Interface contacts:
Residue Y178 in chain B is in contact with residue Y178 in chain A (closest heavy-atom distance 3.0 Å).
Residue T175 in chain B contacts residue T175 in chain A (closest heavy-atom distance 3.3 Å).
Residue N124 in chain B interacts with residue M1 in chain A (closest heavy-atom distance 3.1 Å).
Residue V121 in chain B interacts with residue M1 in chain A (closest heavy-atom distance 3.6 Å).
Residue E125 in chain B is in contact with residue R252 in chain A (closest heavy-atom distance 2.7 Å).
Residue L135 in chain B is in contact with residue L118 in chain A (closest heavy-atom distance 4.0 Å).
Residue N124 in chain B is in contact with residue S2 in chain A (closest heavy-atom distance 3.8 Å).
Residue L205 in chain B is in contact with residue F214 in chain A (closest heavy-atom distance 3.5 Å).
Residue A142 in chain B contacts residue L105 in chain A (closest heavy-atom distance 4.0 Å).
Residue E217 in chain B contacts residue M1 in chain A (closest heavy-atom distance 3.5 Å).
Residue R220 in chain B contacts residue A325 in chain A (closest heavy-atom distance 2.9 Å).
Residue F141 in chain B is in contact with residue C101 in chain A (closest heavy-atom distance 3.9 Å).
Residue G204 in chain B interacts with residue A207 in chain A (closest heavy-atom distance 4.1 Å).
Residue Q216 in chain B is in contact with residue M1 in chain A (closest heavy-atom distance 2.8 Å).
Residue M196 in chain B contacts residue S174 in chain A (closest heavy-atom distance 3.7 Å).
Residue R220 in chain B is in contact with residue M1 in chain A (closest heavy-atom distance 4.0 Å).
Residue R152 in chain B contacts residue L99 in chain A (closest heavy-atom distance 4.1 Å).
Residue R152 in chain B contacts residue D96 in chain A (closest heavy-atom distance 4.0 Å).
Residue R120 in chain B contacts residue M1 in chain A (closest heavy-atom distance 3.4 Å).
Residue N124 in chain B contacts residue V3 in chain A (closest heavy-atom distance 3.2 Å).
Residue G177 in chain B contacts residue Y178 in chain A (closest heavy-atom distance 3.7 Å).
Residue A123 in chain B interacts with residue V3 in chain A (closest heavy-atom distance 3.6 Å).
Residue T175 in chain B interacts with residue T176 in chain A (closest heavy-atom distance 3.7 Å).
Residue L205 in chain B contacts residue L210 in chain A (closest heavy-atom distance 3.7 Å).
Residue R127 in chain B is in contact with residue F114 in chain A (closest heavy-atom distance 3.4 Å).
Residue L205 in chain B interacts with residue L118 in chain A (closest heavy-atom distance 4.0 Å).
Residue R220 in chain B interacts with residue H323 in chain A (closest heavy-atom distance 3.0 Å).
Residue N124 in chain B interacts with residue R254 in chain A (closest heavy-atom distance 3.7 Å).
Residue M196 in chain B contacts residue T176 in chain A (closest heavy-atom distance 3.7 Å).
Residue G177 in chain B contacts residue G177 in chain A (closest heavy-atom distance 3.2 Å).
Residue R127 in chain B contacts residue R254 in chain A (closest heavy-atom distance 3.3 Å).
Residue R220 in chain B interacts with residue S324 in chain A (closest heavy-atom distance 3.2 Å).
Residue R189 in chain B is in contact with residue W167 in chain A (closest heavy-atom distance 3.2 Å).
Residue P241 in chain B is in contact with residue S332 in chain A (closest heavy-atom distance 2.9 Å).
Residue V132 in chain B interacts with residue F114 in chain A (closest heavy-atom distance 3.4 Å).
Residue G204 in chain B contacts residue A211 in chain A (closest heavy-atom distance 3.5 Å).
Residue F223 in chain B is in contact with residue A325 in chain A (closest heavy-atom distance 3.3 Å).
Residue T212 in chain B is in contact with residue Y215 in chain A (closest heavy-atom distance 3.3 Å).
Residue T172 in chain B is in contact with residue Y178 in chain A (closest heavy-atom distance 3.2 Å).
Residue G160 in chain B interacts with residue T29 in chain A (closest heavy-atom distance 3.8 Å).
Residue I200 in chain B interacts with residue A207 in chain A (closest heavy-atom distance 3.3 Å).
Residue I209 in chain B contacts residue F214 in chain A (closest heavy-atom distance 3.9 Å).
Residue I200 in chain B contacts residue F203 in chain A (closest heavy-atom distance 3.6 Å).
Residue G177 in chain B is in contact with residue T176 in chain A (closest heavy-atom distance 3.6 Å).
Residue M196 in chain B is in contact with residue Y178 in chain A (closest heavy-atom distance 3.4 Å).
Residue A123 in chain B interacts with residue P5 in chain A (closest heavy-atom distance 2.9 Å).
Residue I162 in chain B contacts residue T29 in chain A (closest heavy-atom distance 3.7 Å).
Residue L205 in chain B is in contact with residue A211 in chain A (closest heavy-atom distance 3.5 Å).
Residue G179 in chain B contacts residue Y178 in chain A (closest heavy-atom distance 4.0 Å).
Residue N128 in chain B interacts with residue V218 in chain A (closest heavy-atom distance 4.0 Å).
Residue N128 in chain B is in contact with residue F114 in chain A (closest heavy-atom distance 3.1 Å).
Residue V138 in chain B is in contact with residue L109 in chain A (closest heavy-atom distance 4.0 Å).
Residue G201 in chain B is in contact with residue L210 in chain A (closest heavy-atom distance 3.3 Å).
Residue N124 in chain B contacts residue R252 in chain A (closest heavy-atom distance 2.3 Å).
Residue W227 in chain B is in contact with residue Q328 in chain A (closest heavy-atom distance 3.5 Å).
Residue T176 in chain B is in contact with residue T176 in chain A (closest heavy-atom distance 2.9 Å).
Residue I182 in chain B contacts residue Y178 in chain A (closest heavy-atom distance 3.5 Å).
Residue M197 in chain B interacts with residue W206 in chain A (closest heavy-atom distance 3.0 Å).
Residue F141 in chain B contacts residue L105 in chain A (closest heavy-atom distance 3.7 Å).
Residue R127 in chain B contacts residue V218 in chain A (closest heavy-atom distance 3.8 Å).

Sequence of chain B:
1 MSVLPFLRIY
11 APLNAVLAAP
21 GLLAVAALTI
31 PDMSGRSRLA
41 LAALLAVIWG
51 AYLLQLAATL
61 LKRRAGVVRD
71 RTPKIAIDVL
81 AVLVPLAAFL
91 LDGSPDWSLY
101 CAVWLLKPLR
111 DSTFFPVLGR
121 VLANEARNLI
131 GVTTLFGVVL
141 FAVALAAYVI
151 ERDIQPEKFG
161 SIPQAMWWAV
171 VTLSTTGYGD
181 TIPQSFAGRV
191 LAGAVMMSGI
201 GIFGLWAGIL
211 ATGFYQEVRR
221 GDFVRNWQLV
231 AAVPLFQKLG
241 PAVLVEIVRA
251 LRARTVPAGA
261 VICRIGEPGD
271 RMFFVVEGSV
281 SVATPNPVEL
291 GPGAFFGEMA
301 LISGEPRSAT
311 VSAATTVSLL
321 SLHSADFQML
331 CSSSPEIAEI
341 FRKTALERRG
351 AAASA

The following describes two proteins that form a bound complex.

Sequence of chain A:
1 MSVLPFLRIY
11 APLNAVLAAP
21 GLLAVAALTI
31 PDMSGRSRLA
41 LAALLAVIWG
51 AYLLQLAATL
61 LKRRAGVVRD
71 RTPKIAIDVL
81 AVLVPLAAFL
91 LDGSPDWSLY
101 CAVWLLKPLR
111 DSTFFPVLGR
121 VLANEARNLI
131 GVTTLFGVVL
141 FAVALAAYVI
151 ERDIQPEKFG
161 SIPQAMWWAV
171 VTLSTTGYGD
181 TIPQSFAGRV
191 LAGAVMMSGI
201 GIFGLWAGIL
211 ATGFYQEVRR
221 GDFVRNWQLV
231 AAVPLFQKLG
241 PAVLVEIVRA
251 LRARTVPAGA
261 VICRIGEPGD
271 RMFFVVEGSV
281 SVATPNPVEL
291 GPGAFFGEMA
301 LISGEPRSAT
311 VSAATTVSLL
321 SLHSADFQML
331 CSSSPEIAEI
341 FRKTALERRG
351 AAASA